Residue-level contacts at the interface:
Residue F89 in chain A is in contact with residue L229 in chain B (closest heavy-atom distance 3.6 Å).
Residue V87 in chain A interacts with residue G228 in chain B (closest heavy-atom distance 3.8 Å).
Residue L82 in chain A contacts residue L221 in chain B (closest heavy-atom distance 4.4 Å).
Residue I91 in chain A contacts residue A233 in chain B (closest heavy-atom distance 4.6 Å).
Residue V87 in chain A contacts residue I231 in chain B (closest heavy-atom distance 4.9 Å).
Residue I91 in chain A is in contact with residue I235 in chain B (closest heavy-atom distance 4.2 Å).
Residue V87 in chain A interacts with residue L229 in chain B (closest heavy-atom distance 4.8 Å).
Residue W79 in chain A contacts residue R220 in chain B (closest heavy-atom distance 3.5 Å).
Residue V87 in chain A contacts residue I235 in chain B (closest heavy-atom distance 4.3 Å).
Residue S86 in chain A interacts with residue L229 in chain B (closest heavy-atom distance 3.5 Å).
Residue G90 in chain A contacts residue A233 in chain B (closest heavy-atom distance 4.2 Å).
Residue R94 in chain A interacts with residue K237 in chain B (closest heavy-atom distance 3.4 Å).
Residue V87 in chain A is in contact with residue G232 in chain B (closest heavy-atom distance 3.6 Å).
Residue I91 in chain A interacts with residue G232 in chain B (closest heavy-atom distance 3.5 Å).
Residue G90 in chain A contacts residue L229 in chain B (closest heavy-atom distance 3.9 Å).
Residue S86 in chain A contacts residue V226 in chain B (closest heavy-atom distance 4.9 Å).
Residue R94 in chain A interacts with residue S236 in chain B (closest heavy-atom distance 3.3 Å).
Residue E99 in chain A is in contact with residue N241 in chain B (closest heavy-atom distance 4.8 Å).
Residue L82 in chain A contacts residue T224 in chain B (closest heavy-atom distance 5.0 Å).
Residue W79 in chain A is in contact with residue T224 in chain B (closest heavy-atom distance 4.9 Å).
Residue G90 in chain A contacts residue S236 in chain B (closest heavy-atom distance 4.8 Å).
Residue S86 in chain A contacts residue V225 in chain B (closest heavy-atom distance 3.0 Å).
Residue L95 in chain A interacts with residue S236 in chain B (closest heavy-atom distance 4.6 Å).
Residue E99 in chain A contacts residue A240 in chain B (closest heavy-atom distance 3.1 Å).
Residue I91 in chain A is in contact with residue S236 in chain B (closest heavy-atom distance 4.2 Å).
Residue S86 in chain A contacts residue G228 in chain B (closest heavy-atom distance 4.5 Å).
Residue G90 in chain A contacts residue G232 in chain B (closest heavy-atom distance 4.3 Å).
Residue R94 in chain A is in contact with residue A233 in chain B (closest heavy-atom distance 3.8 Å).

Sequence of chain B:
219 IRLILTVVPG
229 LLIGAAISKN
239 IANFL

Sequence of chain A:
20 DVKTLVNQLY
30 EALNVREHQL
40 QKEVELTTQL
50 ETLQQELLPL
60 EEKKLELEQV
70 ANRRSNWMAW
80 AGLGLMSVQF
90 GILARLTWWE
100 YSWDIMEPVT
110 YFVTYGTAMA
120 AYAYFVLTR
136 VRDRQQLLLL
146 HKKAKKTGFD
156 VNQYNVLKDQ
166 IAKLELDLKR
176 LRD

This data describes a binding interaction between two proteins.